Sequence of protein 1:
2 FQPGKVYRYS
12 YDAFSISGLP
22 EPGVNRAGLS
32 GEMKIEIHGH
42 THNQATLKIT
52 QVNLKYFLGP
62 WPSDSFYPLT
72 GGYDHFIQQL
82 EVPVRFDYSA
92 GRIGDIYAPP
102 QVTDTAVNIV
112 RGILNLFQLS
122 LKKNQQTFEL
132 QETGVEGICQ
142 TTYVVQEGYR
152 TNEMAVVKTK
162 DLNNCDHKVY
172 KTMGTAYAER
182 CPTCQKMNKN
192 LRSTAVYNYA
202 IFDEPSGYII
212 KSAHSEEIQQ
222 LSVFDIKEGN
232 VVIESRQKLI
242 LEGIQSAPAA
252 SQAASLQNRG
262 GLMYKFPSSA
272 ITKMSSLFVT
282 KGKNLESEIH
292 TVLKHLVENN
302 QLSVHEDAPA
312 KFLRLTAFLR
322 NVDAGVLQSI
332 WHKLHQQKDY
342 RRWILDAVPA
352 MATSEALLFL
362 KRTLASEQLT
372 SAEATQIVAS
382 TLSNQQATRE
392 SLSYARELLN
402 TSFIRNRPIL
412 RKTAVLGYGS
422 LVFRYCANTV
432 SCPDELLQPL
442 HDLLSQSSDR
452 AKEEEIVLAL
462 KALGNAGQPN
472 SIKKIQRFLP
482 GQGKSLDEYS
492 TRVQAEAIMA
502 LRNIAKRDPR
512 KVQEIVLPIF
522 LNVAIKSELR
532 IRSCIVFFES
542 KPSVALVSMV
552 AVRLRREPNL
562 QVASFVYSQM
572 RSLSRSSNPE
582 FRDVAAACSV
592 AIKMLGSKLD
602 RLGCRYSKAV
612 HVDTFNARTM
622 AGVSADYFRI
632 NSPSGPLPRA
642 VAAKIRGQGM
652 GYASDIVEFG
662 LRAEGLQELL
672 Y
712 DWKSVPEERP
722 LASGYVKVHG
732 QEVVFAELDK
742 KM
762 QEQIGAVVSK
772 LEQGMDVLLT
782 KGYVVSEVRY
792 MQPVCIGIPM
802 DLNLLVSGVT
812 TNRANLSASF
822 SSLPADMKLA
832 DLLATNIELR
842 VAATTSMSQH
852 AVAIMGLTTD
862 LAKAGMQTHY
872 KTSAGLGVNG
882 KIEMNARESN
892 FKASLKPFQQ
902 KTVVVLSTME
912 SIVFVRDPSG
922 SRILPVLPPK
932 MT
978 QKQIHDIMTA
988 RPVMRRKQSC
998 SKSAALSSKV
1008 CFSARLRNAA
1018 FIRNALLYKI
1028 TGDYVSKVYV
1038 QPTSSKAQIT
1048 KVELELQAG

Sequence of protein 2:
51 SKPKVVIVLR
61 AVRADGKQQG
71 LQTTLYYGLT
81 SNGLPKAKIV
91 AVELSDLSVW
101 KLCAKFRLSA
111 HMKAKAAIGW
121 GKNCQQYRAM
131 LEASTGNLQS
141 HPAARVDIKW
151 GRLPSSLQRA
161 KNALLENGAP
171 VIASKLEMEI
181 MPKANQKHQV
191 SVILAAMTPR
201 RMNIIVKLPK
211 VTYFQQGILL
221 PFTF

Interface contacts:
Residue V611 in protein 1 interacts with residue P221 in protein 2 (closest heavy-atom distance 4.2 Å).
Residue L1051 in protein 1 interacts with residue I57 in protein 2 (closest heavy-atom distance 4.2 Å).
Residue I1046 in protein 1 is in contact with residue A61 in protein 2 (closest heavy-atom distance 3.7 Å).
Residue K1043 in protein 1 is in contact with residue V62 in protein 2 (closest heavy-atom distance 3.9 Å).
Residue V1049 in protein 1 is in contact with residue I57 in protein 2 (closest heavy-atom distance 4.5 Å).
Residue Q1045 in protein 1 is in contact with residue V62 in protein 2 (closest heavy-atom distance 2.8 Å).
Residue A1002 in protein 1 interacts with residue G70 in protein 2 (closest heavy-atom distance 4.3 Å).
Residue V1049 in protein 1 is in contact with residue V58 in protein 2 (closest heavy-atom distance 3.4 Å).
Residue E1052 in protein 1 is in contact with residue V55 in protein 2 (closest heavy-atom distance 3.5 Å).
Residue S573 in protein 1 contacts residue R200 in protein 2 (closest heavy-atom distance 4.1 Å).
Residue S1004 in protein 1 interacts with residue Q69 in protein 2 (closest heavy-atom distance 3.0 Å).
Residue S573 in protein 1 is in contact with residue P221 in protein 2 (closest heavy-atom distance 2.5 Å).
Residue K1048 in protein 1 is in contact with residue L59 in protein 2 (closest heavy-atom distance 3.2 Å).
Residue V611 in protein 1 contacts residue F222 in protein 2 (closest heavy-atom distance 3.9 Å).
Residue R576 in protein 1 is in contact with residue L219 in protein 2 (closest heavy-atom distance 3.3 Å).
Residue L1003 in protein 1 is in contact with residue A61 in protein 2 (closest heavy-atom distance 4.6 Å).
Residue A1002 in protein 1 is in contact with residue Q69 in protein 2 (closest heavy-atom distance 2.5 Å).
Residue A1002 in protein 1 contacts residue L71 in protein 2 (closest heavy-atom distance 4.5 Å).
Residue I1046 in protein 1 interacts with residue V62 in protein 2 (closest heavy-atom distance 3.2 Å).
Residue L1053 in protein 1 contacts residue P53 in protein 2 (closest heavy-atom distance 4.3 Å).
Residue R576 in protein 1 interacts with residue P221 in protein 2 (closest heavy-atom distance 4.5 Å).
Residue K1043 in protein 1 contacts residue R63 in protein 2 (closest heavy-atom distance 4.0 Å).
Residue T1047 in protein 1 contacts residue L59 in protein 2 (closest heavy-atom distance 4.3 Å).
Residue R576 in protein 1 is in contact with residue L220 in protein 2 (closest heavy-atom distance 4.1 Å).
Residue R572 in protein 1 interacts with residue L219 in protein 2 (closest heavy-atom distance 4.0 Å).
Residue K1048 in protein 1 interacts with residue V58 in protein 2 (closest heavy-atom distance 3.4 Å).
Residue K1048 in protein 1 interacts with residue V62 in protein 2 (closest heavy-atom distance 3.8 Å).
Residue H612 in protein 1 interacts with residue P221 in protein 2 (closest heavy-atom distance 3.5 Å).
Residue E1050 in protein 1 is in contact with residue V58 in protein 2 (closest heavy-atom distance 2.9 Å).
Residue K1043 in protein 1 is in contact with residue A64 in protein 2 (closest heavy-atom distance 3.8 Å).
Residue L1003 in protein 1 contacts residue Q69 in protein 2 (closest heavy-atom distance 3.6 Å).
Residue D601 in protein 1 contacts residue R200 in protein 2 (closest heavy-atom distance 2.7 Å).
Residue V613 in protein 1 is in contact with residue P221 in protein 2 (closest heavy-atom distance 4.2 Å).
Residue A1002 in protein 1 contacts residue A61 in protein 2 (closest heavy-atom distance 3.4 Å).
Residue V613 in protein 1 is in contact with residue F222 in protein 2 (closest heavy-atom distance 4.4 Å).
Residue L1051 in protein 1 interacts with residue V55 in protein 2 (closest heavy-atom distance 3.2 Å).
Residue V1049 in protein 1 contacts residue L59 in protein 2 (closest heavy-atom distance 3.8 Å).
Residue Q1054 in protein 1 is in contact with residue K54 in protein 2 (closest heavy-atom distance 4.0 Å).
Residue D601 in protein 1 interacts with residue P199 in protein 2 (closest heavy-atom distance 3.5 Å).
Residue S569 in protein 1 interacts with residue R200 in protein 2 (closest heavy-atom distance 3.7 Å).
Residue E1052 in protein 1 interacts with residue V56 in protein 2 (closest heavy-atom distance 2.9 Å).
Residue S1042 in protein 1 is in contact with residue A64 in protein 2 (closest heavy-atom distance 4.1 Å).
Residue L1003 in protein 1 is in contact with residue L59 in protein 2 (closest heavy-atom distance 3.4 Å).
Residue S1042 in protein 1 is in contact with residue R63 in protein 2 (closest heavy-atom distance 3.3 Å).
Residue T1047 in protein 1 interacts with residue R60 in protein 2 (closest heavy-atom distance 3.3 Å).
Residue L1051 in protein 1 interacts with residue V56 in protein 2 (closest heavy-atom distance 3.3 Å).
Residue D601 in protein 1 interacts with residue T223 in protein 2 (closest heavy-atom distance 3.5 Å).
Residue A1001 in protein 1 is in contact with residue Q69 in protein 2 (closest heavy-atom distance 3.0 Å).
Residue L1053 in protein 1 is in contact with residue K54 in protein 2 (closest heavy-atom distance 3.8 Å).
Residue A1002 in protein 1 contacts residue L59 in protein 2 (closest heavy-atom distance 4.4 Å).
Residue A1001 in protein 1 interacts with residue E93 in protein 2 (closest heavy-atom distance 4.4 Å).
Residue E1050 in protein 1 is in contact with residue V56 in protein 2 (closest heavy-atom distance 3.6 Å).
Residue I1046 in protein 1 contacts residue R60 in protein 2 (closest heavy-atom distance 3.9 Å).
Residue K1048 in protein 1 contacts residue R60 in protein 2 (closest heavy-atom distance 2.8 Å).
Residue A1044 in protein 1 interacts with residue V62 in protein 2 (closest heavy-atom distance 3.7 Å).
Residue L1053 in protein 1 interacts with residue V55 in protein 2 (closest heavy-atom distance 4.3 Å).
Residue E1050 in protein 1 is in contact with residue I57 in protein 2 (closest heavy-atom distance 3.1 Å).
Residue E1052 in protein 1 contacts residue K54 in protein 2 (closest heavy-atom distance 4.2 Å).
Residue R602 in protein 1 interacts with residue P199 in protein 2 (closest heavy-atom distance 4.4 Å).
Residue R572 in protein 1 interacts with residue R200 in protein 2 (closest heavy-atom distance 3.4 Å).

This data describes a binding interaction between two proteins.